Contacts between the two chains:
Residue N374 in the second protein is in contact with residue Y106 in the first protein (closest heavy-atom distance 4.3 Å).
Residue N376 in the second protein is in contact with residue D104 in the first protein (closest heavy-atom distance 3.9 Å).
Residue K393 in the second protein is in contact with residue Y105 in the first protein (closest heavy-atom distance 3.4 Å).
Residue E411 in the second protein is in contact with residue D103 in the first protein (closest heavy-atom distance 3.1 Å).
Residue K393 in the second protein interacts with residue Y53 in the first protein (closest heavy-atom distance 2.9 Å).
Residue K393 in the second protein interacts with residue D104 in the first protein (closest heavy-atom distance 4.2 Å).
Residue N374 in the second protein interacts with residue D104 in the first protein (closest heavy-atom distance 3.3 Å).
Residue G394 in the second protein interacts with residue Y105 in the first protein (closest heavy-atom distance 4.1 Å).
Residue D396 in the second protein contacts residue D104 in the first protein (closest heavy-atom distance 4.3 Å).
Residue R377 in the second protein contacts residue Y108 in the first protein (closest heavy-atom distance 4.5 Å).
Residue N374 in the second protein interacts with residue Y108 in the first protein (closest heavy-atom distance 3.7 Å).
Residue K413 in the second protein contacts residue E56 in the first protein (closest heavy-atom distance 3.1 Å).
Residue Q1 in the second protein is in contact with residue Y53 in the first protein (closest heavy-atom distance 4.8 Å).
Residue N376 in the second protein contacts residue I101 in the first protein (closest heavy-atom distance 3.2 Å).
Residue N376 in the second protein interacts with residue Y108 in the first protein (closest heavy-atom distance 3.1 Å).
Residue E411 in the second protein interacts with residue H31 in the first protein (closest heavy-atom distance 3.0 Å).
Residue E411 in the second protein interacts with residue Y53 in the first protein (closest heavy-atom distance 4.8 Å).
Residue G394 in the second protein interacts with residue D104 in the first protein (closest heavy-atom distance 4.4 Å).
Residue G394 in the second protein contacts residue Y106 in the first protein (closest heavy-atom distance 3.7 Å).
Residue I380 in the second protein is in contact with residue Y106 in the first protein (closest heavy-atom distance 3.1 Å).
Residue K393 in the second protein is in contact with residue D54 in the first protein (closest heavy-atom distance 4.8 Å).
Residue K375 in the second protein interacts with residue D104 in the first protein (closest heavy-atom distance 4.6 Å).
Residue K393 in the second protein contacts residue D103 in the first protein (closest heavy-atom distance 3.5 Å).
Residue R377 in the second protein is in contact with residue Y106 in the first protein (closest heavy-atom distance 3.8 Å).

Sequence of the second protein:
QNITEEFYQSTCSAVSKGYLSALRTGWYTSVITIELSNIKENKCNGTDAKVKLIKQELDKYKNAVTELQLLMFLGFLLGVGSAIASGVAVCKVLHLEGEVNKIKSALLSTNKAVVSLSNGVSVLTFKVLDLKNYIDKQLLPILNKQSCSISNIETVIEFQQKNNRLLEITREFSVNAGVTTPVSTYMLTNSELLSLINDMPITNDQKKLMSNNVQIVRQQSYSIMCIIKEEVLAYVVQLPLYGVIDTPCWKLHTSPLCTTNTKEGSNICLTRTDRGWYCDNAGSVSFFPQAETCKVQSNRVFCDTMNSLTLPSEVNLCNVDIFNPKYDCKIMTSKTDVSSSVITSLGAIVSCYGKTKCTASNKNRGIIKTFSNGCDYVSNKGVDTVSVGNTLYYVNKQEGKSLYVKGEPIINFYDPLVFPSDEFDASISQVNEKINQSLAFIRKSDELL

Sequence of the first protein:
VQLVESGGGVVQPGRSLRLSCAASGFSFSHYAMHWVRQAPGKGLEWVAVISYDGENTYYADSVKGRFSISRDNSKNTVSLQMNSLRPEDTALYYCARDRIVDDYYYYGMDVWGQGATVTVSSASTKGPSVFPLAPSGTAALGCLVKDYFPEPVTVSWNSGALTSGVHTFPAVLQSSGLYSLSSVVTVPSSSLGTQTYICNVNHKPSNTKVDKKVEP

This data describes a binding interaction between two proteins.